Sequence of protein 2:
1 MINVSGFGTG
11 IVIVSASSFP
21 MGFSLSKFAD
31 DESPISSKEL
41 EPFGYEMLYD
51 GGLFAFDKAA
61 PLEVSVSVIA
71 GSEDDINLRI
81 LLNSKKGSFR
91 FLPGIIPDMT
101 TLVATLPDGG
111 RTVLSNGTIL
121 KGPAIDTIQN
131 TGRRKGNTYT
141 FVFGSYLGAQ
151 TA

Sequence of protein 1:
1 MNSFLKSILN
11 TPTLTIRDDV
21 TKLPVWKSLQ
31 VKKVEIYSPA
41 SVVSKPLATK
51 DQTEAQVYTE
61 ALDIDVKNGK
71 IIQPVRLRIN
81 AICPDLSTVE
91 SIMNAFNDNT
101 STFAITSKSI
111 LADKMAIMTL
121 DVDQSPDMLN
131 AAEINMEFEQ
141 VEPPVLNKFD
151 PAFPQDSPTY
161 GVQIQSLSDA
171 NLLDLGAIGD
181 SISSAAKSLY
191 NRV

The following describes two proteins that form a bound complex.

Interface contacts:
Residue S3 in protein 1 contacts residue K85 in protein 2 (closest heavy-atom distance 4.8 Å).
Residue N2 in protein 1 contacts residue N83 in protein 2 (closest heavy-atom distance 4.7 Å).
Residue M1 in protein 1 interacts with residue K85 in protein 2 (closest heavy-atom distance 4.6 Å).